Sequence of the second protein:
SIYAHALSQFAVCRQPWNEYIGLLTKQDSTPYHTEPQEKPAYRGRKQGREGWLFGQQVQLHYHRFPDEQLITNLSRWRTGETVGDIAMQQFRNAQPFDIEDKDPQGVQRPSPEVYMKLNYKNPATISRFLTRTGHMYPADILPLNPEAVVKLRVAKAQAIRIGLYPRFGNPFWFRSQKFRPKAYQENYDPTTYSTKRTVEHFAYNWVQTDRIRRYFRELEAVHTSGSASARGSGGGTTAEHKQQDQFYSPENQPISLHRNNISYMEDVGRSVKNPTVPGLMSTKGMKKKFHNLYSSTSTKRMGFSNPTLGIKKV

Sequence of the first protein:
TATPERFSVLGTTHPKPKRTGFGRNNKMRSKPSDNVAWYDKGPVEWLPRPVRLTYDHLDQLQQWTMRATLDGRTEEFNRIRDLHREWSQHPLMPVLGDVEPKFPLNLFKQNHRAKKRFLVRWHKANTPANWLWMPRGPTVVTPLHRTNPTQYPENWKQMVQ

These two protein chains interact to form a complex.

Residue-level contacts at the interface:
Residue V278 in the second protein is in contact with residue V104 in the first protein (closest heavy-atom distance 4.5 Å).
Residue L299 in the second protein interacts with residue K118 in the first protein (closest heavy-atom distance 3.2 Å).
Residue K294 in the second protein interacts with residue L116 in the first protein (closest heavy-atom distance 4.3 Å).
Residue P284 in the second protein interacts with residue W131 in the first protein (closest heavy-atom distance 4.5 Å).
Residue E272 in the second protein contacts residue H99 in the first protein (closest heavy-atom distance 3.5 Å).
Residue V274 in the second protein contacts residue L101 in the first protein (closest heavy-atom distance 4.6 Å).
Residue G275 in the second protein is in contact with residue M102 in the first protein (closest heavy-atom distance 3.5 Å).
Residue M287 in the second protein interacts with residue R130 in the first protein (closest heavy-atom distance 3.6 Å).
Residue G285 in the second protein interacts with residue R130 in the first protein (closest heavy-atom distance 4.2 Å).
Residue P284 in the second protein contacts residue A134 in the first protein (closest heavy-atom distance 4.1 Å).
Residue T282 in the second protein contacts residue D107 in the first protein (closest heavy-atom distance 4.5 Å).
Residue R276 in the second protein is in contact with residue M102 in the first protein (closest heavy-atom distance 3.2 Å).
Residue P281 in the second protein contacts residue W142 in the first protein (closest heavy-atom distance 4.2 Å).
Residue V274 in the second protein contacts residue H99 in the first protein (closest heavy-atom distance 3.3 Å).
Residue Y300 in the second protein contacts residue Q119 in the first protein (closest heavy-atom distance 3.4 Å).
Residue K294 in the second protein interacts with residue L114 in the first protein (closest heavy-atom distance 2.4 Å).
Residue M287 in the second protein interacts with residue F127 in the first protein (closest heavy-atom distance 2.3 Å).
Residue K293 in the second protein is in contact with residue N115 in the first protein (closest heavy-atom distance 4.3 Å).
Residue V283 in the second protein is in contact with residue W131 in the first protein (closest heavy-atom distance 3.9 Å).
Residue G285 in the second protein contacts residue W131 in the first protein (closest heavy-atom distance 3.5 Å).
Residue F296 in the second protein interacts with residue N115 in the first protein (closest heavy-atom distance 2.8 Å).
Residue S277 in the second protein interacts with residue V104 in the first protein (closest heavy-atom distance 3.1 Å).
Residue M287 in the second protein is in contact with residue R126 in the first protein (closest heavy-atom distance 2.3 Å).
Residue T282 in the second protein contacts residue W131 in the first protein (closest heavy-atom distance 3.8 Å).
Residue L286 in the second protein contacts residue A134 in the first protein (closest heavy-atom distance 3.8 Å).
Residue V283 in the second protein interacts with residue N135 in the first protein (closest heavy-atom distance 3.0 Å).
Residue T289 in the second protein interacts with residue F127 in the first protein (closest heavy-atom distance 4.2 Å).
Residue M287 in the second protein interacts with residue L128 in the first protein (closest heavy-atom distance 4.6 Å).
Residue Y270 in the second protein is in contact with residue H99 in the first protein (closest heavy-atom distance 2.3 Å).
Residue G275 in the second protein interacts with residue L101 in the first protein (closest heavy-atom distance 2.7 Å).
Residue Y300 in the second protein is in contact with residue K118 in the first protein (closest heavy-atom distance 4.2 Å).
Residue M271 in the second protein interacts with residue M102 in the first protein (closest heavy-atom distance 3.3 Å).
Residue M287 in the second protein is in contact with residue F112 in the first protein (closest heavy-atom distance 4.4 Å).
Residue T289 in the second protein is in contact with residue P113 in the first protein (closest heavy-atom distance 2.9 Å).
Residue K279 in the second protein contacts residue L105 in the first protein (closest heavy-atom distance 3.4 Å).
Residue K279 in the second protein interacts with residue V104 in the first protein (closest heavy-atom distance 1.2 Å).
Residue V283 in the second protein interacts with residue N139 in the first protein (closest heavy-atom distance 3.6 Å).
Residue L286 in the second protein interacts with residue R130 in the first protein (closest heavy-atom distance 3.5 Å).
Residue S277 in the second protein contacts residue M102 in the first protein (closest heavy-atom distance 3.1 Å).
Residue L286 in the second protein is in contact with residue W47 in the first protein (closest heavy-atom distance 4.0 Å).
Residue P281 in the second protein contacts residue L141 in the first protein (closest heavy-atom distance 3.7 Å).
Residue M287 in the second protein is in contact with residue A123 in the first protein (closest heavy-atom distance 3.8 Å).
Residue K293 in the second protein interacts with residue L116 in the first protein (closest heavy-atom distance 3.7 Å).
Residue S277 in the second protein interacts with residue L101 in the first protein (closest heavy-atom distance 3.8 Å).
Residue N280 in the second protein interacts with residue D107 in the first protein (closest heavy-atom distance 4.5 Å).
Residue S277 in the second protein contacts residue P103 in the first protein (closest heavy-atom distance 3.6 Å).
Residue P281 in the second protein contacts residue N139 in the first protein (closest heavy-atom distance 3.8 Å).
Residue V278 in the second protein interacts with residue L141 in the first protein (closest heavy-atom distance 4.4 Å).
Residue M292 in the second protein contacts residue L116 in the first protein (closest heavy-atom distance 3.4 Å).
Residue K294 in the second protein contacts residue N115 in the first protein (closest heavy-atom distance 3.2 Å).
Residue P281 in the second protein is in contact with residue D107 in the first protein (closest heavy-atom distance 3.2 Å).
Residue R276 in the second protein contacts residue L101 in the first protein (closest heavy-atom distance 3.9 Å).
Residue S277 in the second protein contacts residue W142 in the first protein (closest heavy-atom distance 4.2 Å).
Residue V274 in the second protein interacts with residue M102 in the first protein (closest heavy-atom distance 4.4 Å).
Residue V274 in the second protein is in contact with residue P100 in the first protein (closest heavy-atom distance 4.0 Å).
Residue L299 in the second protein is in contact with residue N115 in the first protein (closest heavy-atom distance 4.3 Å).
Residue T282 in the second protein is in contact with residue N135 in the first protein (closest heavy-atom distance 4.0 Å).
Residue K295 in the second protein interacts with residue N115 in the first protein (closest heavy-atom distance 3.1 Å).
Residue G285 in the second protein contacts residue A134 in the first protein (closest heavy-atom distance 4.4 Å).
Residue K294 in the second protein interacts with residue P113 in the first protein (closest heavy-atom distance 4.2 Å).